Sequence of protein 1:
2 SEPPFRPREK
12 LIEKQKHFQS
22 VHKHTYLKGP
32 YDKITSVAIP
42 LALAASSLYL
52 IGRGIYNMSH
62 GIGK

This data describes a binding interaction between two proteins.

Sequence of protein 2:
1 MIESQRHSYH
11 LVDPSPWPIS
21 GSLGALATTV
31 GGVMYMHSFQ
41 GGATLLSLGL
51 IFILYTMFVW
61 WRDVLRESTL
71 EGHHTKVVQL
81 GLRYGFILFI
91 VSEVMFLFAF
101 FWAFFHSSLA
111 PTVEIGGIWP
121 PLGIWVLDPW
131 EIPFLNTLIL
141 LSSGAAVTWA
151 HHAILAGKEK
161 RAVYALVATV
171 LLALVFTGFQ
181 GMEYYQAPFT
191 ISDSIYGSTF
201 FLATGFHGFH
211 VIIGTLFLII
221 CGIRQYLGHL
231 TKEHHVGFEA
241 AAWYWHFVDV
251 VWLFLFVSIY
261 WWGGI

Residue-level contacts at the interface:
Residue F52 in protein 2 interacts with residue A45 in protein 1 (closest heavy-atom distance 3.2 Å).
Residue G228 in protein 2 is in contact with residue P5 in protein 1 (closest heavy-atom distance 3.5 Å).
Residue F39 in protein 2 is in contact with residue G64 in protein 1 (closest heavy-atom distance 3.8 Å).
Residue G228 in protein 2 is in contact with residue R9 in protein 1 (closest heavy-atom distance 3.1 Å).
Residue P14 in protein 2 interacts with residue H25 in protein 1 (closest heavy-atom distance 3.4 Å).
Residue D63 in protein 2 is in contact with residue Y27 in protein 1 (closest heavy-atom distance 3.5 Å).
Residue L23 in protein 2 contacts residue A45 in protein 1 (closest heavy-atom distance 3.7 Å).
Residue A27 in protein 2 is in contact with residue S48 in protein 1 (closest heavy-atom distance 3.1 Å).
Residue D13 in protein 2 contacts residue H25 in protein 1 (closest heavy-atom distance 3.8 Å).
Residue Q225 in protein 2 interacts with residue P5 in protein 1 (closest heavy-atom distance 3.2 Å).
Residue A27 in protein 2 interacts with residue I52 in protein 1 (closest heavy-atom distance 3.5 Å).
Residue R66 in protein 2 interacts with residue T26 in protein 1 (closest heavy-atom distance 3.6 Å).
Residue L70 in protein 2 is in contact with residue F19 in protein 1 (closest heavy-atom distance 3.3 Å).
Residue K160 in protein 2 interacts with residue P4 in protein 1 (closest heavy-atom distance 3.1 Å).
Residue F39 in protein 2 contacts residue K65 in protein 1 (closest heavy-atom distance 3.4 Å).
Residue V163 in protein 2 is in contact with residue F6 in protein 1 (closest heavy-atom distance 3.3 Å).
Residue K160 in protein 2 contacts residue F6 in protein 1 (closest heavy-atom distance 3.4 Å).
Residue Y226 in protein 2 interacts with residue F6 in protein 1 (closest heavy-atom distance 3.3 Å).
Residue F39 in protein 2 is in contact with residue I63 in protein 1 (closest heavy-atom distance 3.9 Å).
Residue Y55 in protein 2 is in contact with residue T36 in protein 1 (closest heavy-atom distance 3.1 Å).
Residue R66 in protein 2 is in contact with residue F19 in protein 1 (closest heavy-atom distance 3.1 Å).
Residue H229 in protein 2 is in contact with residue L12 in protein 1 (closest heavy-atom distance 3.7 Å).
Residue M34 in protein 2 is in contact with residue G55 in protein 1 (closest heavy-atom distance 3.3 Å).
Residue E71 in protein 2 interacts with residue K29 in protein 1 (closest heavy-atom distance 2.2 Å).
Residue Q40 in protein 2 interacts with residue G64 in protein 1 (closest heavy-atom distance 3.2 Å).
Residue S38 in protein 2 contacts residue K65 in protein 1 (closest heavy-atom distance 3.6 Å).
Residue E67 in protein 2 interacts with residue T26 in protein 1 (closest heavy-atom distance 3.4 Å).
Residue L45 in protein 2 interacts with residue L51 in protein 1 (closest heavy-atom distance 3.5 Å).
Residue D13 in protein 2 interacts with residue T26 in protein 1 (closest heavy-atom distance 3.6 Å).
Residue L70 in protein 2 interacts with residue Q20 in protein 1 (closest heavy-atom distance 2.6 Å).
Residue R66 in protein 2 is in contact with residue K29 in protein 1 (closest heavy-atom distance 2.4 Å).
Residue Y226 in protein 2 interacts with residue P5 in protein 1 (closest heavy-atom distance 2.6 Å).
Residue P14 in protein 2 interacts with residue Y27 in protein 1 (closest heavy-atom distance 3.1 Å).
Residue G157 in protein 2 contacts residue S2 in protein 1 (closest heavy-atom distance 3.7 Å).
Residue E159 in protein 2 is in contact with residue P5 in protein 1 (closest heavy-atom distance 3.7 Å).
Residue D63 in protein 2 is in contact with residue T26 in protein 1 (closest heavy-atom distance 3.4 Å).
Residue F39 in protein 2 contacts residue M59 in protein 1 (closest heavy-atom distance 4.0 Å).
Residue R62 in protein 2 interacts with residue D33 in protein 1 (closest heavy-atom distance 2.4 Å).
Residue G41 in protein 2 is in contact with residue R54 in protein 1 (closest heavy-atom distance 3.9 Å).
Residue W17 in protein 2 contacts residue S37 in protein 1 (closest heavy-atom distance 3.4 Å).
Residue L227 in protein 2 is in contact with residue R7 in protein 1 (closest heavy-atom distance 3.5 Å).
Residue E71 in protein 2 contacts residue Q20 in protein 1 (closest heavy-atom distance 3.7 Å).
Residue S15 in protein 2 interacts with residue Y27 in protein 1 (closest heavy-atom distance 3.6 Å).
Residue Y55 in protein 2 interacts with residue I40 in protein 1 (closest heavy-atom distance 3.4 Å).
Residue V33 in protein 2 interacts with residue M59 in protein 1 (closest heavy-atom distance 3.6 Å).
Residue R66 in protein 2 contacts residue D33 in protein 1 (closest heavy-atom distance 2.3 Å).
Residue T69 in protein 2 is in contact with residue Q16 in protein 1 (closest heavy-atom distance 3.0 Å).
Residue M34 in protein 2 interacts with residue M59 in protein 1 (closest heavy-atom distance 3.9 Å).
Residue F52 in protein 2 is in contact with residue P41 in protein 1 (closest heavy-atom distance 4.0 Å).
Residue L48 in protein 2 is in contact with residue S48 in protein 1 (closest heavy-atom distance 3.5 Å).
Residue E159 in protein 2 interacts with residue E3 in protein 1 (closest heavy-atom distance 3.6 Å).
Residue Y55 in protein 2 is in contact with residue P41 in protein 1 (closest heavy-atom distance 3.9 Å).
Residue L70 in protein 2 is in contact with residue K15 in protein 1 (closest heavy-atom distance 3.5 Å).
Residue K160 in protein 2 contacts residue E3 in protein 1 (closest heavy-atom distance 3.4 Å).
Residue P16 in protein 2 is in contact with residue Y27 in protein 1 (closest heavy-atom distance 3.6 Å).
Residue L48 in protein 2 contacts residue S47 in protein 1 (closest heavy-atom distance 3.4 Å).
Residue L70 in protein 2 interacts with residue Q16 in protein 1 (closest heavy-atom distance 3.6 Å).
Residue Q40 in protein 2 interacts with residue K65 in protein 1 (closest heavy-atom distance 3.8 Å).
Residue F52 in protein 2 interacts with residue L44 in protein 1 (closest heavy-atom distance 3.3 Å).
Residue L26 in protein 2 is in contact with residue I52 in protein 1 (closest heavy-atom distance 3.7 Å).